Sequence of protein 1:
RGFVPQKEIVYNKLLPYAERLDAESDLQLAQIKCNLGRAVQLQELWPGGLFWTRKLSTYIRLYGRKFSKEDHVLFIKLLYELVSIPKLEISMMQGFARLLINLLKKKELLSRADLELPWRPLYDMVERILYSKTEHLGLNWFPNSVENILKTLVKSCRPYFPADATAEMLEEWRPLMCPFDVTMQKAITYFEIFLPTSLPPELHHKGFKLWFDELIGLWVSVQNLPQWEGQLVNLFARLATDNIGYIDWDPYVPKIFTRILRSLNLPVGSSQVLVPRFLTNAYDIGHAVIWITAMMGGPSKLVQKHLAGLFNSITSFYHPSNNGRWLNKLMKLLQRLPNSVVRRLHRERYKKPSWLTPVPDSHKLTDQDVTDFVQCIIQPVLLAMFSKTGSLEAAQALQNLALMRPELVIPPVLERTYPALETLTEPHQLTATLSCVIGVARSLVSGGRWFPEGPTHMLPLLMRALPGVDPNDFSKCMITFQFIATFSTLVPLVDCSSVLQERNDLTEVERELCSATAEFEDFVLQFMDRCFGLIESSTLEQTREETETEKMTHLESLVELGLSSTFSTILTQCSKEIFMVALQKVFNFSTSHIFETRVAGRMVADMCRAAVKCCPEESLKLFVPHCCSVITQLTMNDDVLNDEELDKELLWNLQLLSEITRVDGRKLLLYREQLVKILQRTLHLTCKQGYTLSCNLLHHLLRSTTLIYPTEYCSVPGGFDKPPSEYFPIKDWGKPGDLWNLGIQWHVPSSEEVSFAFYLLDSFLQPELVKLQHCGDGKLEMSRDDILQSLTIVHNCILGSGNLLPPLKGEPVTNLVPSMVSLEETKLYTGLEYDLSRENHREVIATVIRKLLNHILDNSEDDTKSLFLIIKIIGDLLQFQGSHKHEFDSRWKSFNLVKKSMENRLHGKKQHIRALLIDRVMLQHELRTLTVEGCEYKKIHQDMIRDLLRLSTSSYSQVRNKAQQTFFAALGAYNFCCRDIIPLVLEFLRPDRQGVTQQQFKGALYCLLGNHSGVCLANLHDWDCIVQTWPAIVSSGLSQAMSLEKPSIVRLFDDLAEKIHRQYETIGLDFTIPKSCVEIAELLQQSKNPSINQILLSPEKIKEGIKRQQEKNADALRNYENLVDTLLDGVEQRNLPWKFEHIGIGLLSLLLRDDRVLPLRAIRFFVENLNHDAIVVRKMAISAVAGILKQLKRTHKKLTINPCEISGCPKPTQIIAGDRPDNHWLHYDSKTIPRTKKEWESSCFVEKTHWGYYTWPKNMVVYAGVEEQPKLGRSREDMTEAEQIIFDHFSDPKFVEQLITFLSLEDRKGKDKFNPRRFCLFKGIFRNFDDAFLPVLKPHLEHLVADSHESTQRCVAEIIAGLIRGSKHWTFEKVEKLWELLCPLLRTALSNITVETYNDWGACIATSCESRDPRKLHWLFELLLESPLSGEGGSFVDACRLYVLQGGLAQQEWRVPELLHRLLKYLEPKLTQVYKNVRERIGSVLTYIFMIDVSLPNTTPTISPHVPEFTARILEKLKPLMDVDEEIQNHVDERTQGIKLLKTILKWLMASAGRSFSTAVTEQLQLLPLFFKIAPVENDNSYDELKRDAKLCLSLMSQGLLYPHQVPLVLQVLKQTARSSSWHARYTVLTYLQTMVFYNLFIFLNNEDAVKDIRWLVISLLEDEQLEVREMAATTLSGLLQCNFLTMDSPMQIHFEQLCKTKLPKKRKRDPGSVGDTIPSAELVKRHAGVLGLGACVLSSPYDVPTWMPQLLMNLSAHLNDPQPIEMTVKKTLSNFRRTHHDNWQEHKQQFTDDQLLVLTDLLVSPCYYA

The following describes two proteins that form a bound complex.

Sequence of protein 2:
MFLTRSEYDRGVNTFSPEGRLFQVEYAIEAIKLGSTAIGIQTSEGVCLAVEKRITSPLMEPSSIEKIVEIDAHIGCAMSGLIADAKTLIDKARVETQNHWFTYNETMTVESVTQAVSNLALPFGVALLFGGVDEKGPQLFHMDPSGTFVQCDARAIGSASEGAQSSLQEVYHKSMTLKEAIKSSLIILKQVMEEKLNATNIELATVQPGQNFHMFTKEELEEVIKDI

Contacts between the two chains:
Residue E1645 in protein 1 interacts with residue K32 in protein 2 (closest heavy-atom distance 2.9 Å).
Residue Y1876 in protein 1 contacts residue T161 in protein 2 (closest heavy-atom distance 3.3 Å).
Residue P1787 in protein 1 contacts residue E183 in protein 2 (closest heavy-atom distance 2.5 Å).
Residue W1690 in protein 1 contacts residue V205 in protein 2 (closest heavy-atom distance 3.4 Å).
Residue W1690 in protein 1 interacts with residue E207 in protein 2 (closest heavy-atom distance 2.4 Å).
Residue T1785 in protein 1 interacts with residue V184 in protein 2 (closest heavy-atom distance 3.4 Å).
Residue W1690 in protein 1 interacts with residue Q204 in protein 2 (closest heavy-atom distance 2.9 Å).
Residue N380 in protein 1 interacts with residue R5 in protein 2 (closest heavy-atom distance 3.2 Å).
Residue D1651 in protein 1 interacts with residue T55 in protein 2 (closest heavy-atom distance 3.5 Å).
Residue H1849 in protein 1 contacts residue P17 in protein 2 (closest heavy-atom distance 3.4 Å).
Residue N1646 in protein 1 contacts residue L33 in protein 2 (closest heavy-atom distance 3.0 Å).
Residue Y1810 in protein 1 is in contact with residue T4 in protein 2 (closest heavy-atom distance 3.4 Å).
Residue Q1701 in protein 1 contacts residue M1 in protein 2 (closest heavy-atom distance 3.4 Å).
Residue R1845 in protein 1 is in contact with residue E18 in protein 2 (closest heavy-atom distance 2.9 Å).
Residue D1651 in protein 1 is in contact with residue I54 in protein 2 (closest heavy-atom distance 3.5 Å).
Residue Y1876 in protein 1 interacts with residue E25 in protein 2 (closest heavy-atom distance 2.4 Å).
Residue N380 in protein 1 interacts with residue L3 in protein 2 (closest heavy-atom distance 3.6 Å).
Residue K446 in protein 1 interacts with residue E7 in protein 2 (closest heavy-atom distance 3.3 Å).
Residue C1875 in protein 1 contacts residue D157 in protein 2 (closest heavy-atom distance 3.2 Å).
Residue T1785 in protein 1 interacts with residue I200 in protein 2 (closest heavy-atom distance 3.4 Å).
Residue L1747 in protein 1 contacts residue M1 in protein 2 (closest heavy-atom distance 3.5 Å).
Residue H1691 in protein 1 is in contact with residue E207 in protein 2 (closest heavy-atom distance 3.3 Å).
Residue G1746 in protein 1 interacts with residue F2 in protein 2 (closest heavy-atom distance 3.2 Å).
Residue R1846 in protein 1 interacts with residue T4 in protein 2 (closest heavy-atom distance 2.4 Å).
Residue T1785 in protein 1 contacts residue Q204 in protein 2 (closest heavy-atom distance 3.5 Å).
Residue G1746 in protein 1 interacts with residue M1 in protein 2 (closest heavy-atom distance 3.5 Å).
Residue P1874 in protein 1 contacts residue R20 in protein 2 (closest heavy-atom distance 3.4 Å).
Residue Y1876 in protein 1 contacts residue S159 in protein 2 (closest heavy-atom distance 3.6 Å).
Residue Y1877 in protein 1 contacts residue R20 in protein 2 (closest heavy-atom distance 3.5 Å).
Residue P1787 in protein 1 interacts with residue S179 in protein 2 (closest heavy-atom distance 3.1 Å).
Residue C1750 in protein 1 interacts with residue F2 in protein 2 (closest heavy-atom distance 3.5 Å).
Residue K1654 in protein 1 interacts with residue E208 in protein 2 (closest heavy-atom distance 3.5 Å).
Residue R1846 in protein 1 interacts with residue S6 in protein 2 (closest heavy-atom distance 3.6 Å).
Residue Y1810 in protein 1 is in contact with residue R5 in protein 2 (closest heavy-atom distance 2.9 Å).
Residue P325 in protein 1 is in contact with residue F2 in protein 2 (closest heavy-atom distance 3.5 Å).
Residue E1735 in protein 1 contacts residue G176 in protein 2 (closest heavy-atom distance 3.3 Å).
Residue S1689 in protein 1 interacts with residue E207 in protein 2 (closest heavy-atom distance 2.4 Å).
Residue Q1749 in protein 1 is in contact with residue F2 in protein 2 (closest heavy-atom distance 3.4 Å).
Residue S1873 in protein 1 interacts with residue R20 in protein 2 (closest heavy-atom distance 3.4 Å).
Residue S379 in protein 1 interacts with residue R5 in protein 2 (closest heavy-atom distance 3.2 Å).
Residue G327 in protein 1 contacts residue M1 in protein 2 (closest heavy-atom distance 2.7 Å).
Residue R1846 in protein 1 is in contact with residue Y26 in protein 2 (closest heavy-atom distance 3.1 Å).
Residue L1734 in protein 1 is in contact with residue E175 in protein 2 (closest heavy-atom distance 3.3 Å).
Residue I1786 in protein 1 interacts with residue E183 in protein 2 (closest heavy-atom distance 1.7 Å).
Residue V1872 in protein 1 is in contact with residue R20 in protein 2 (closest heavy-atom distance 2.7 Å).
Residue Q1587 in protein 1 is in contact with residue E208 in protein 2 (closest heavy-atom distance 3.4 Å).
Residue N1648 in protein 1 is in contact with residue L33 in protein 2 (closest heavy-atom distance 3.4 Å).
Residue P1779 in protein 1 is in contact with residue H186 in protein 2 (closest heavy-atom distance 3.4 Å).
Residue Y1877 in protein 1 interacts with residue G19 in protein 2 (closest heavy-atom distance 2.9 Å).
Residue S1842 in protein 1 interacts with residue R20 in protein 2 (closest heavy-atom distance 2.8 Å).
Residue P1874 in protein 1 is in contact with residue E25 in protein 2 (closest heavy-atom distance 3.3 Å).
Residue F1705 in protein 1 interacts with residue F2 in protein 2 (closest heavy-atom distance 3.5 Å).
Residue T1785 in protein 1 contacts residue S180 in protein 2 (closest heavy-atom distance 3.5 Å).
Residue D1784 in protein 1 interacts with residue E183 in protein 2 (closest heavy-atom distance 2.9 Å).
Residue E1645 in protein 1 is in contact with residue L33 in protein 2 (closest heavy-atom distance 3.2 Å).
Residue H1691 in protein 1 contacts residue V205 in protein 2 (closest heavy-atom distance 3.5 Å).
Residue V326 in protein 1 interacts with residue F2 in protein 2 (closest heavy-atom distance 3.5 Å).
Residue E1645 in protein 1 interacts with residue S172 in protein 2 (closest heavy-atom distance 3.5 Å).
Residue Y1650 in protein 1 contacts residue R53 in protein 2 (closest heavy-atom distance 2.4 Å).
Residue Q1733 in protein 1 is in contact with residue G176 in protein 2 (closest heavy-atom distance 3.5 Å).